Sequence of protein 1:
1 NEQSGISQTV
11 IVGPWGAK

The following describes two proteins that form a bound complex.

Residue-level contacts at the interface:
Residue M129 in protein 2 is in contact with residue V12 in protein 1 (closest heavy-atom distance 2.8 Å).
Residue F104 in protein 2 contacts residue W15 in protein 1 (closest heavy-atom distance 3.7 Å).
Residue L106 in protein 2 interacts with residue W15 in protein 1 (closest heavy-atom distance 4.1 Å).
Residue V79 in protein 2 interacts with residue G16 in protein 1 (closest heavy-atom distance 3.7 Å).
Residue F127 in protein 2 interacts with residue G13 in protein 1 (closest heavy-atom distance 4.5 Å).
Residue T72 in protein 2 contacts residue G16 in protein 1 (closest heavy-atom distance 3.7 Å).
Residue L131 in protein 2 interacts with residue I11 in protein 1 (closest heavy-atom distance 4.7 Å).
Residue K117 in protein 2 interacts with residue I11 in protein 1 (closest heavy-atom distance 4.6 Å).
Residue D125 in protein 2 is in contact with residue G16 in protein 1 (closest heavy-atom distance 3.4 Å).
Residue S128 in protein 2 interacts with residue P14 in protein 1 (closest heavy-atom distance 3.1 Å).
Residue S128 in protein 2 is in contact with residue V12 in protein 1 (closest heavy-atom distance 3.3 Å).
Residue Y126 in protein 2 contacts residue A17 in protein 1 (closest heavy-atom distance 3.4 Å).
Residue F127 in protein 2 is in contact with residue W15 in protein 1 (closest heavy-atom distance 3.0 Å).
Residue V114 in protein 2 interacts with residue T9 in protein 1 (closest heavy-atom distance 4.5 Å).
Residue M129 in protein 2 interacts with residue I11 in protein 1 (closest heavy-atom distance 3.3 Å).
Residue D125 in protein 2 is in contact with residue W15 in protein 1 (closest heavy-atom distance 4.4 Å).
Residue A8 in protein 2 interacts with residue T9 in protein 1 (closest heavy-atom distance 4.0 Å).
Residue V81 in protein 2 is in contact with residue G16 in protein 1 (closest heavy-atom distance 4.4 Å).
Residue L106 in protein 2 interacts with residue V12 in protein 1 (closest heavy-atom distance 3.7 Å).
Residue V81 in protein 2 is in contact with residue W15 in protein 1 (closest heavy-atom distance 3.9 Å).
Residue T72 in protein 2 is in contact with residue W15 in protein 1 (closest heavy-atom distance 4.2 Å).
Residue V80 in protein 2 contacts residue G16 in protein 1 (closest heavy-atom distance 5.0 Å).
Residue Y130 in protein 2 is in contact with residue T9 in protein 1 (closest heavy-atom distance 4.0 Å).
Residue S128 in protein 2 is in contact with residue W15 in protein 1 (closest heavy-atom distance 4.7 Å).
Residue Y126 in protein 2 contacts residue P14 in protein 1 (closest heavy-atom distance 4.2 Å).
Residue L131 in protein 2 interacts with residue V12 in protein 1 (closest heavy-atom distance 3.9 Å).
Residue Y126 in protein 2 is in contact with residue G16 in protein 1 (closest heavy-atom distance 3.8 Å).
Residue M129 in protein 2 contacts residue V10 in protein 1 (closest heavy-atom distance 4.2 Å).
Residue S128 in protein 2 contacts residue G13 in protein 1 (closest heavy-atom distance 3.6 Å).
Residue S132 in protein 2 is in contact with residue T9 in protein 1 (closest heavy-atom distance 4.5 Å).
Residue M129 in protein 2 interacts with residue W15 in protein 1 (closest heavy-atom distance 3.7 Å).
Residue F127 in protein 2 contacts residue P14 in protein 1 (closest heavy-atom distance 3.2 Å).
Residue Y126 in protein 2 is in contact with residue W15 in protein 1 (closest heavy-atom distance 3.1 Å).
Residue V79 in protein 2 contacts residue A17 in protein 1 (closest heavy-atom distance 3.5 Å).
Residue Y130 in protein 2 interacts with residue I11 in protein 1 (closest heavy-atom distance 3.6 Å).
Residue D125 in protein 2 is in contact with residue A17 in protein 1 (closest heavy-atom distance 2.9 Å).
Residue S128 in protein 2 is in contact with residue I11 in protein 1 (closest heavy-atom distance 4.0 Å).
Residue L131 in protein 2 interacts with residue V10 in protein 1 (closest heavy-atom distance 2.9 Å).
Residue L131 in protein 2 interacts with residue T9 in protein 1 (closest heavy-atom distance 3.2 Å).
Residue Y130 in protein 2 contacts residue V10 in protein 1 (closest heavy-atom distance 3.4 Å).

Sequence of protein 2:
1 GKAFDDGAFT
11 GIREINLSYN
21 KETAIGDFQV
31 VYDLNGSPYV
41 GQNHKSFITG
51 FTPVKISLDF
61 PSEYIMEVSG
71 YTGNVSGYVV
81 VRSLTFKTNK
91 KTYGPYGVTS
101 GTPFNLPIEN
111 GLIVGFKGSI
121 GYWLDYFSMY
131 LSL